Sequence of protein 1:
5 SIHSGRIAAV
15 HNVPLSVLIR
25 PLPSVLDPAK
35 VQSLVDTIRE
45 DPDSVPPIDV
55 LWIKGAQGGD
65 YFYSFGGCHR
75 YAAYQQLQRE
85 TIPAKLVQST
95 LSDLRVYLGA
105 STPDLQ

Residue-level contacts at the interface:
Residue C52 in protein 2 is in contact with residue F69 in protein 1 (closest heavy-atom distance 3.4 Å).
Residue D146 in protein 2 is in contact with residue L102 in protein 1 (closest heavy-atom distance 4.2 Å).
Residue L147 in protein 2 is in contact with residue G103 in protein 1 (closest heavy-atom distance 4.0 Å).
Residue F50 in protein 2 interacts with residue V91 in protein 1 (closest heavy-atom distance 4.4 Å).
Residue I125 in protein 2 is in contact with residue V100 in protein 1 (closest heavy-atom distance 4.1 Å).
Residue K120 in protein 2 contacts residue R99 in protein 1 (closest heavy-atom distance 4.8 Å).
Residue P148 in protein 2 is in contact with residue S105 in protein 1 (closest heavy-atom distance 4.4 Å).
Residue D146 in protein 2 interacts with residue A104 in protein 1 (closest heavy-atom distance 3.0 Å).
Residue P148 in protein 2 interacts with residue G103 in protein 1 (closest heavy-atom distance 3.9 Å).
Residue L147 in protein 2 is in contact with residue L102 in protein 1 (closest heavy-atom distance 4.9 Å).
Residue E123 in protein 2 contacts residue S96 in protein 1 (closest heavy-atom distance 4.7 Å).
Residue L147 in protein 2 interacts with residue R99 in protein 1 (closest heavy-atom distance 3.6 Å).
Residue V51 in protein 2 is in contact with residue F69 in protein 1 (closest heavy-atom distance 3.4 Å).
Residue F50 in protein 2 contacts residue F69 in protein 1 (closest heavy-atom distance 3.0 Å).
Residue P148 in protein 2 interacts with residue P27 in protein 1 (closest heavy-atom distance 4.4 Å).
Residue F50 in protein 2 contacts residue D53 in protein 1 (closest heavy-atom distance 4.4 Å).
Residue P148 in protein 2 contacts residue L102 in protein 1 (closest heavy-atom distance 3.3 Å).
Residue F48 in protein 2 contacts residue Y101 in protein 1 (closest heavy-atom distance 4.8 Å).
Residue V51 in protein 2 interacts with residue L26 in protein 1 (closest heavy-atom distance 3.6 Å).
Residue P148 in protein 2 contacts residue Y101 in protein 1 (closest heavy-atom distance 3.6 Å).
Residue C52 in protein 2 interacts with residue G71 in protein 1 (closest heavy-atom distance 4.2 Å).
Residue T49 in protein 2 contacts residue Y101 in protein 1 (closest heavy-atom distance 3.5 Å).
Residue T54 in protein 2 is in contact with residue V29 in protein 1 (closest heavy-atom distance 3.6 Å).
Residue L147 in protein 2 contacts residue Y101 in protein 1 (closest heavy-atom distance 4.1 Å).
Residue C52 in protein 2 contacts residue C72 in protein 1 (closest heavy-atom distance 2.0 Å).
Residue F50 in protein 2 contacts residue L55 in protein 1 (closest heavy-atom distance 3.2 Å).
Residue K93 in protein 2 contacts residue P50 in protein 1 (closest heavy-atom distance 4.1 Å).
Residue K93 in protein 2 is in contact with residue K34 in protein 1 (closest heavy-atom distance 4.8 Å).
Residue D146 in protein 2 interacts with residue G103 in protein 1 (closest heavy-atom distance 3.8 Å).
Residue K93 in protein 2 contacts residue L38 in protein 1 (closest heavy-atom distance 4.9 Å).
Residue F50 in protein 2 contacts residue G70 in protein 1 (closest heavy-atom distance 3.1 Å).
Residue C52 in protein 2 contacts residue G70 in protein 1 (closest heavy-atom distance 4.0 Å).
Residue K93 in protein 2 is in contact with residue R74 in protein 1 (closest heavy-atom distance 3.6 Å).
Residue L46 in protein 2 is in contact with residue V100 in protein 1 (closest heavy-atom distance 3.9 Å).
Residue V51 in protein 2 contacts residue G70 in protein 1 (closest heavy-atom distance 4.6 Å).
Residue E123 in protein 2 contacts residue V100 in protein 1 (closest heavy-atom distance 3.9 Å).
Residue E123 in protein 2 contacts residue R99 in protein 1 (closest heavy-atom distance 4.5 Å).
Residue P148 in protein 2 contacts residue L26 in protein 1 (closest heavy-atom distance 3.5 Å).
Residue F50 in protein 2 interacts with residue Y101 in protein 1 (closest heavy-atom distance 3.3 Å).
Residue L147 in protein 2 interacts with residue V100 in protein 1 (closest heavy-atom distance 3.5 Å).
Residue V51 in protein 2 interacts with residue Y101 in protein 1 (closest heavy-atom distance 3.6 Å).
Residue D146 in protein 2 contacts residue S105 in protein 1 (closest heavy-atom distance 4.4 Å).

Sequence of protein 2:
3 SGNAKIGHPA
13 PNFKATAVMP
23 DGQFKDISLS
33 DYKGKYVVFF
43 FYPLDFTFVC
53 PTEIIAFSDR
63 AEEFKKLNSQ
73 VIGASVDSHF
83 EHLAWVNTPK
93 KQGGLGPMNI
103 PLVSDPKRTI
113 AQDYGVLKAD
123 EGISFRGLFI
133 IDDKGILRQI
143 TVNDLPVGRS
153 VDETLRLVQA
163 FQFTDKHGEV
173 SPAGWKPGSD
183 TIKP

This data describes a binding interaction between two proteins.